Interface contacts:
Residue G100 in protein 2 interacts with residue G12 in protein 1 (closest heavy-atom distance 3.6 Å).
Residue A99 in protein 2 contacts residue G12 in protein 1 (closest heavy-atom distance 3.7 Å).
Residue R59 in protein 2 interacts with residue E10 in protein 1 (closest heavy-atom distance 4.0 Å).
Residue Y54 in protein 2 interacts with residue E9 in protein 1 (closest heavy-atom distance 4.5 Å).
Residue F33 in protein 2 interacts with residue D11 in protein 1 (closest heavy-atom distance 3.6 Å).
Residue D32 in protein 2 is in contact with residue G12 in protein 1 (closest heavy-atom distance 3.6 Å).
Residue S55 in protein 2 contacts residue D11 in protein 1 (closest heavy-atom distance 4.5 Å).
Residue F33 in protein 2 interacts with residue G12 in protein 1 (closest heavy-atom distance 3.4 Å).
Residue S53 in protein 2 is in contact with residue D11 in protein 1 (closest heavy-atom distance 3.7 Å).
Residue Y54 in protein 2 contacts residue D11 in protein 1 (closest heavy-atom distance 3.8 Å).
Residue R101 in protein 2 interacts with residue E7 in protein 1 (closest heavy-atom distance 4.3 Å).
Residue Y51 in protein 2 interacts with residue D11 in protein 1 (closest heavy-atom distance 2.7 Å).
Residue A99 in protein 2 contacts residue V13 in protein 1 (closest heavy-atom distance 3.6 Å).
Residue A34 in protein 2 interacts with residue G12 in protein 1 (closest heavy-atom distance 4.2 Å).
Residue D32 in protein 2 is in contact with residue R14 in protein 1 (closest heavy-atom distance 2.8 Å).
Residue G100 in protein 2 is in contact with residue R14 in protein 1 (closest heavy-atom distance 2.9 Å).
Residue Y51 in protein 2 interacts with residue E10 in protein 1 (closest heavy-atom distance 4.7 Å).
Residue Y54 in protein 2 interacts with residue G12 in protein 1 (closest heavy-atom distance 3.5 Å).
Residue R59 in protein 2 interacts with residue D11 in protein 1 (closest heavy-atom distance 4.2 Å).
Residue A34 in protein 2 interacts with residue D11 in protein 1 (closest heavy-atom distance 3.6 Å).
Residue F33 in protein 2 is in contact with residue R14 in protein 1 (closest heavy-atom distance 3.9 Å).
Residue G100 in protein 2 interacts with residue V13 in protein 1 (closest heavy-atom distance 3.8 Å).
Residue R101 in protein 2 interacts with residue R14 in protein 1 (closest heavy-atom distance 3.0 Å).
Residue Y51 in protein 2 interacts with residue V13 in protein 1 (closest heavy-atom distance 4.8 Å).
Residue A34 in protein 2 is in contact with residue V13 in protein 1 (closest heavy-atom distance 3.5 Å).
Residue N57 in protein 2 contacts residue D11 in protein 1 (closest heavy-atom distance 3.8 Å).

Sequence of protein 2:
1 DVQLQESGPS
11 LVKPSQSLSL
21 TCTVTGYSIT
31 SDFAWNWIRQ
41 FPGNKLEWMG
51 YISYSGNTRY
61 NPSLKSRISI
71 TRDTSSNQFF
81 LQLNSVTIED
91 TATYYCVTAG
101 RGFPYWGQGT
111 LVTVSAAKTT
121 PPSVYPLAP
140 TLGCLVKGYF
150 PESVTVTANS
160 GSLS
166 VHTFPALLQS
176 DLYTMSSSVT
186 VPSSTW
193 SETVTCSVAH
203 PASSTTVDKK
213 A

These two protein chains interact to form a complex.

Sequence of protein 1:
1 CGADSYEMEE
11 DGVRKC